Sequence of protein 2:
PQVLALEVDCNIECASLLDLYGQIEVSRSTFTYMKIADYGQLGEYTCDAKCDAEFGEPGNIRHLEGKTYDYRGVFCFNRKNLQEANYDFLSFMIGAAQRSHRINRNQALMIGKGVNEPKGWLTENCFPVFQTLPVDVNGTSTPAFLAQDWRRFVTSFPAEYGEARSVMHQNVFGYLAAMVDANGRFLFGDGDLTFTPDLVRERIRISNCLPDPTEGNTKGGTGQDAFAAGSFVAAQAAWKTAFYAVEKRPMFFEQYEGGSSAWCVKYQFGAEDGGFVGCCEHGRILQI

These two protein chains interact to form a complex.

Contacts between the two chains:
Residue V356 in protein 2 interacts with residue P18 in protein 1 (closest heavy-atom distance 4.9 Å).
Residue G396 in protein 2 contacts residue Q17 in protein 1 (closest heavy-atom distance 4.6 Å).
Residue G392 in protein 2 is in contact with residue S13 in protein 1 (closest heavy-atom distance 4.7 Å).
Residue N393 in protein 2 contacts residue R14 in protein 1 (closest heavy-atom distance 3.9 Å).
Residue Y351 in protein 2 contacts residue P18 in protein 1 (closest heavy-atom distance 3.2 Å).
Residue L309 in protein 2 is in contact with residue R24 in protein 1 (closest heavy-atom distance 4.0 Å).
Residue Q324 in protein 2 is in contact with residue I22 in protein 1 (closest heavy-atom distance 4.6 Å).
Residue Y351 in protein 2 contacts residue F21 in protein 1 (closest heavy-atom distance 4.1 Å).
Residue F321 in protein 2 is in contact with residue R24 in protein 1 (closest heavy-atom distance 4.1 Å).
Residue G397 in protein 2 interacts with residue V16 in protein 1 (closest heavy-atom distance 4.4 Å).
Residue T394 in protein 2 contacts residue V16 in protein 1 (closest heavy-atom distance 3.4 Å).
Residue G396 in protein 2 is in contact with residue F21 in protein 1 (closest heavy-atom distance 4.8 Å).
Residue A354 in protein 2 interacts with residue P18 in protein 1 (closest heavy-atom distance 4.0 Å).
Residue N359 in protein 2 interacts with residue C20 in protein 1 (closest heavy-atom distance 4.6 Å).
Residue G396 in protein 2 contacts residue V16 in protein 1 (closest heavy-atom distance 3.2 Å).
Residue V356 in protein 2 contacts residue G19 in protein 1 (closest heavy-atom distance 4.5 Å).
Residue D401 in protein 2 is in contact with residue V16 in protein 1 (closest heavy-atom distance 3.4 Å).
Residue T394 in protein 2 is in contact with residue R14 in protein 1 (closest heavy-atom distance 3.5 Å).
Residue A320 in protein 2 is in contact with residue F21 in protein 1 (closest heavy-atom distance 3.8 Å).
Residue L322 in protein 2 is in contact with residue R24 in protein 1 (closest heavy-atom distance 3.4 Å).
Residue N393 in protein 2 interacts with residue V16 in protein 1 (closest heavy-atom distance 4.7 Å).
Residue D325 in protein 2 is in contact with residue R24 in protein 1 (closest heavy-atom distance 2.3 Å).
Residue L322 in protein 2 is in contact with residue C23 in protein 1 (closest heavy-atom distance 4.8 Å).
Residue V356 in protein 2 contacts residue C20 in protein 1 (closest heavy-atom distance 4.9 Å).
Residue V311 in protein 2 is in contact with residue F21 in protein 1 (closest heavy-atom distance 4.8 Å).
Residue D357 in protein 2 interacts with residue C20 in protein 1 (closest heavy-atom distance 4.1 Å).
Residue L322 in protein 2 contacts residue I22 in protein 1 (closest heavy-atom distance 4.0 Å).
Residue N393 in protein 2 contacts residue L15 in protein 1 (closest heavy-atom distance 3.9 Å).
Residue L322 in protein 2 contacts residue F21 in protein 1 (closest heavy-atom distance 4.0 Å).
Residue G396 in protein 2 contacts residue P18 in protein 1 (closest heavy-atom distance 4.7 Å).
Residue D312 in protein 2 interacts with residue A27 in protein 1 (closest heavy-atom distance 4.1 Å).
Residue M355 in protein 2 is in contact with residue P18 in protein 1 (closest heavy-atom distance 3.7 Å).
Residue T398 in protein 2 is in contact with residue Q17 in protein 1 (closest heavy-atom distance 4.7 Å).
Residue A358 in protein 2 contacts residue I22 in protein 1 (closest heavy-atom distance 4.3 Å).
Residue T308 in protein 2 interacts with residue R24 in protein 1 (closest heavy-atom distance 3.4 Å).
Residue T398 in protein 2 contacts residue G19 in protein 1 (closest heavy-atom distance 4.7 Å).
Residue V311 in protein 2 contacts residue C23 in protein 1 (closest heavy-atom distance 3.3 Å).
Residue T394 in protein 2 is in contact with residue S13 in protein 1 (closest heavy-atom distance 3.1 Å).
Residue K395 in protein 2 interacts with residue V16 in protein 1 (closest heavy-atom distance 3.7 Å).
Residue A358 in protein 2 is in contact with residue C20 in protein 1 (closest heavy-atom distance 3.3 Å).
Residue P310 in protein 2 is in contact with residue R24 in protein 1 (closest heavy-atom distance 4.1 Å).
Residue D401 in protein 2 contacts residue R14 in protein 1 (closest heavy-atom distance 2.9 Å).
Residue V311 in protein 2 contacts residue R24 in protein 1 (closest heavy-atom distance 4.4 Å).
Residue T398 in protein 2 interacts with residue F21 in protein 1 (closest heavy-atom distance 5.0 Å).
Residue A320 in protein 2 interacts with residue R24 in protein 1 (closest heavy-atom distance 4.1 Å).
Residue V356 in protein 2 is in contact with residue F21 in protein 1 (closest heavy-atom distance 4.5 Å).
Residue G397 in protein 2 contacts residue F21 in protein 1 (closest heavy-atom distance 3.2 Å).

Sequence of protein 1:
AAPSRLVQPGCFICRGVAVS